Sequence of the first protein:
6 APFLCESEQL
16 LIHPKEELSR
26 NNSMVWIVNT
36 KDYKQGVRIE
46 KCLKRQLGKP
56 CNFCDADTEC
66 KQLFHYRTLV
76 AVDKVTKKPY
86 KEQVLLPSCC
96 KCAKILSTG

Residue-level contacts at the interface:
Residue Y486 in the second protein contacts residue T35 in the first protein (closest heavy-atom distance 4.7 Å).
Residue F583 in the second protein interacts with residue I32 in the first protein (closest heavy-atom distance 3.5 Å).
Residue Y465 in the second protein interacts with residue I17 in the first protein (closest heavy-atom distance 4.2 Å).
Residue Q492 in the second protein is in contact with residue L48 in the first protein (closest heavy-atom distance 4.3 Å).
Residue Q488 in the second protein interacts with residue E22 in the first protein (closest heavy-atom distance 3.6 Å).
Residue Y486 in the second protein contacts residue H18 in the first protein (closest heavy-atom distance 4.5 Å).
Residue T487 in the second protein interacts with residue H18 in the first protein (closest heavy-atom distance 3.6 Å).
Residue N467 in the second protein is in contact with residue F69 in the first protein (closest heavy-atom distance 4.0 Å).
Residue C581 in the second protein interacts with residue I32 in the first protein (closest heavy-atom distance 4.2 Å).
Residue N467 in the second protein contacts residue L90 in the first protein (closest heavy-atom distance 3.4 Å).
Residue F583 in the second protein is in contact with residue M29 in the first protein (closest heavy-atom distance 4.0 Å).
Residue N535 in the second protein is in contact with residue V33 in the first protein (closest heavy-atom distance 2.8 Å).
Residue E627 in the second protein contacts residue N34 in the first protein (closest heavy-atom distance 4.5 Å).
Residue L431 in the second protein is in contact with residue V80 in the first protein (closest heavy-atom distance 3.6 Å).
Residue I427 in the second protein contacts residue E87 in the first protein (closest heavy-atom distance 3.3 Å).
Residue N531 in the second protein contacts residue W31 in the first protein (closest heavy-atom distance 3.5 Å).
Residue N535 in the second protein contacts residue I32 in the first protein (closest heavy-atom distance 3.3 Å).
Residue Q442 in the second protein contacts residue V89 in the first protein (closest heavy-atom distance 4.5 Å).
Residue L431 in the second protein contacts residue Y85 in the first protein (closest heavy-atom distance 4.1 Å).
Residue N535 in the second protein contacts residue W31 in the first protein (closest heavy-atom distance 2.8 Å).
Residue F583 in the second protein is in contact with residue V30 in the first protein (closest heavy-atom distance 3.2 Å).
Residue I466 in the second protein contacts residue P92 in the first protein (closest heavy-atom distance 3.8 Å).
Residue N436 in the second protein interacts with residue E87 in the first protein (closest heavy-atom distance 4.6 Å).
Residue L508 in the second protein contacts residue V33 in the first protein (closest heavy-atom distance 3.6 Å).
Residue Q490 in the second protein is in contact with residue I17 in the first protein (closest heavy-atom distance 4.0 Å).
Residue N467 in the second protein is in contact with residue L91 in the first protein (closest heavy-atom distance 4.0 Å).
Residue S485 in the second protein contacts residue E21 in the first protein (closest heavy-atom distance 4.4 Å).
Residue Q490 in the second protein interacts with residue H18 in the first protein (closest heavy-atom distance 4.3 Å).
Residue L469 in the second protein interacts with residue K46 in the first protein (closest heavy-atom distance 3.7 Å).
Residue L431 in the second protein contacts residue K79 in the first protein (closest heavy-atom distance 3.7 Å).
Residue Q462 in the second protein is in contact with residue K20 in the first protein (closest heavy-atom distance 4.4 Å).
Residue D435 in the second protein is in contact with residue V89 in the first protein (closest heavy-atom distance 4.6 Å).
Residue N436 in the second protein interacts with residue V89 in the first protein (closest heavy-atom distance 4.3 Å).
Residue T487 in the second protein is in contact with residue K20 in the first protein (closest heavy-atom distance 4.3 Å).
Residue Q492 in the second protein contacts residue K46 in the first protein (closest heavy-atom distance 4.1 Å).
Residue Q506 in the second protein interacts with residue R25 in the first protein (closest heavy-atom distance 4.6 Å).
Residue F401 in the second protein interacts with residue E87 in the first protein (closest heavy-atom distance 4.7 Å).
Residue L508 in the second protein contacts residue T35 in the first protein (closest heavy-atom distance 4.4 Å).
Residue Q400 in the second protein interacts with residue E87 in the first protein (closest heavy-atom distance 4.2 Å).
Residue Q492 in the second protein interacts with residue L15 in the first protein (closest heavy-atom distance 4.3 Å).
Residue T487 in the second protein is in contact with residue P19 in the first protein (closest heavy-atom distance 3.3 Å).
Residue N438 in the second protein contacts residue E87 in the first protein (closest heavy-atom distance 3.3 Å).
Residue T487 in the second protein is in contact with residue E21 in the first protein (closest heavy-atom distance 3.2 Å).
Residue S485 in the second protein contacts residue E22 in the first protein (closest heavy-atom distance 4.0 Å).
Residue I433 in the second protein interacts with residue L74 in the first protein (closest heavy-atom distance 3.7 Å).
Residue Y486 in the second protein contacts residue E21 in the first protein (closest heavy-atom distance 4.0 Å).
Residue F583 in the second protein is in contact with residue W31 in the first protein (closest heavy-atom distance 3.2 Å).
Residue Q442 in the second protein is in contact with residue Q88 in the first protein (closest heavy-atom distance 3.7 Å).
Residue T487 in the second protein interacts with residue E22 in the first protein (closest heavy-atom distance 4.2 Å).
Residue Q445 in the second protein is in contact with residue F69 in the first protein (closest heavy-atom distance 3.8 Å).
Residue C534 in the second protein is in contact with residue W31 in the first protein (closest heavy-atom distance 3.2 Å).
Residue Q506 in the second protein is in contact with residue N27 in the first protein (closest heavy-atom distance 3.5 Å).
Residue D582 in the second protein interacts with residue I32 in the first protein (closest heavy-atom distance 4.3 Å).
Residue I427 in the second protein is in contact with residue Y85 in the first protein (closest heavy-atom distance 3.1 Å).
Residue F401 in the second protein contacts residue K86 in the first protein (closest heavy-atom distance 4.4 Å).
Residue E584 in the second protein is in contact with residue I32 in the first protein (closest heavy-atom distance 3.3 Å).
Residue Q492 in the second protein contacts residue I17 in the first protein (closest heavy-atom distance 4.4 Å).
Residue N467 in the second protein interacts with residue P92 in the first protein (closest heavy-atom distance 4.4 Å).
Residue Q506 in the second protein interacts with residue W31 in the first protein (closest heavy-atom distance 3.9 Å).
Residue Q442 in the second protein interacts with residue L90 in the first protein (closest heavy-atom distance 4.6 Å).

Sequence of the second protein:
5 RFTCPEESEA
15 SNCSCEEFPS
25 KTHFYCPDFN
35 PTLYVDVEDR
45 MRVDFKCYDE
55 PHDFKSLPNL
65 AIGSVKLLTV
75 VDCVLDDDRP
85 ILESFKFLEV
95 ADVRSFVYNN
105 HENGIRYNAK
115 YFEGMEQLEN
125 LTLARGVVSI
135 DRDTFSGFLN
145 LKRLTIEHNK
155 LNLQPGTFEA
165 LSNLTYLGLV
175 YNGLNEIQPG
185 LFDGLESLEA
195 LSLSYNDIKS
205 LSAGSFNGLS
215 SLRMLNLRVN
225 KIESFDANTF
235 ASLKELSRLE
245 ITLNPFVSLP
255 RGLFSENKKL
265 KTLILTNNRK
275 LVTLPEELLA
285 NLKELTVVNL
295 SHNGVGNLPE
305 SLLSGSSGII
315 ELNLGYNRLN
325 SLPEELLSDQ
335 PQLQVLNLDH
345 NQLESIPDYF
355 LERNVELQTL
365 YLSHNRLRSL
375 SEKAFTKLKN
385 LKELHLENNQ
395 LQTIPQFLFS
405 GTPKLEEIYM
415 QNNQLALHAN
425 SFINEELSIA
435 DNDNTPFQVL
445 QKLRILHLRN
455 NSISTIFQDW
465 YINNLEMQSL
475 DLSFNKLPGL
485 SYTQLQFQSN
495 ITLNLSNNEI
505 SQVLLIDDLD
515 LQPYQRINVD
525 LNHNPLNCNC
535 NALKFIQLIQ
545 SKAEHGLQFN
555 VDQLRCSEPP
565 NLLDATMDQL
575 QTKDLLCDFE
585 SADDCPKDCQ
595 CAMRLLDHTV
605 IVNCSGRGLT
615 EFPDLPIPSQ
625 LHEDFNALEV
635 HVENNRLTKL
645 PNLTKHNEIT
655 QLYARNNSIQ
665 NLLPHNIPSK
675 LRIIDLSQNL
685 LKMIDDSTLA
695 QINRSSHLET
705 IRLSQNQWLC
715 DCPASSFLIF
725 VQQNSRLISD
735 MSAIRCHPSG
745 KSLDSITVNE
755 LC

This data describes a binding interaction between two proteins.